This data describes a binding interaction between two proteins.

Sequence of chain B:
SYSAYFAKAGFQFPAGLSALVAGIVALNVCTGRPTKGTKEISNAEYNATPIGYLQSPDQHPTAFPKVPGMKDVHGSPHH

Sequence of chain A:
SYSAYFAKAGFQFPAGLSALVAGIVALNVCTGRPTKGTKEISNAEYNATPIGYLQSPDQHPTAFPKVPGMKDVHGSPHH

Contacts between the two chains:
Residue E41 in chain B interacts with residue Q60 in chain A (closest heavy-atom distance 3.2 Å).
Residue S43 in chain B interacts with residue D59 in chain A (closest heavy-atom distance 3.0 Å).
Residue D59 in chain B interacts with residue S43 in chain A (closest heavy-atom distance 3.0 Å).
Residue K40 in chain B is in contact with residue T39 in chain A (closest heavy-atom distance 3.1 Å).
Residue E41 in chain B is in contact with residue H61 in chain A (closest heavy-atom distance 2.6 Å).
Residue I42 in chain B contacts residue S57 in chain A (closest heavy-atom distance 3.2 Å).
Residue R34 in chain B is in contact with residue I52 in chain A (closest heavy-atom distance 3.9 Å).
Residue L55 in chain B interacts with residue E41 in chain A (closest heavy-atom distance 3.0 Å).
Residue G38 in chain B is in contact with residue E41 in chain A (closest heavy-atom distance 3.4 Å).
Residue K37 in chain B is in contact with residue Y47 in chain A (closest heavy-atom distance 3.2 Å).
Residue K40 in chain B interacts with residue I42 in chain A (closest heavy-atom distance 3.9 Å).
Residue T39 in chain B interacts with residue K40 in chain A (closest heavy-atom distance 3.1 Å).
Residue Y47 in chain B interacts with residue G38 in chain A (closest heavy-atom distance 3.1 Å).
Residue T39 in chain B interacts with residue E41 in chain A (closest heavy-atom distance 4.0 Å).
Residue I42 in chain B contacts residue K40 in chain A (closest heavy-atom distance 3.9 Å).
Residue Q56 in chain B is in contact with residue G33 in chain A (closest heavy-atom distance 3.4 Å).
Residue T39 in chain B contacts residue Y47 in chain A (closest heavy-atom distance 3.5 Å).
Residue I42 in chain B contacts residue Q60 in chain A (closest heavy-atom distance 2.8 Å).
Residue K40 in chain B is in contact with residue L55 in chain A (closest heavy-atom distance 3.4 Å).
Residue Y47 in chain B is in contact with residue T39 in chain A (closest heavy-atom distance 3.5 Å).
Residue N44 in chain B is in contact with residue Q60 in chain A (closest heavy-atom distance 3.0 Å).
Residue Q56 in chain B contacts residue P35 in chain A (closest heavy-atom distance 4.0 Å).
Residue Q56 in chain B contacts residue E41 in chain A (closest heavy-atom distance 3.8 Å).
Residue Q60 in chain B contacts residue S43 in chain A (closest heavy-atom distance 4.0 Å).
Residue E41 in chain B contacts residue S57 in chain A (closest heavy-atom distance 3.1 Å).
Residue G33 in chain B contacts residue Q56 in chain A (closest heavy-atom distance 3.4 Å).
Residue L55 in chain B interacts with residue K40 in chain A (closest heavy-atom distance 3.4 Å).
Residue E41 in chain B is in contact with residue G38 in chain A (closest heavy-atom distance 3.4 Å).
Residue I52 in chain B interacts with residue R34 in chain A (closest heavy-atom distance 3.9 Å).
Residue I42 in chain B interacts with residue G38 in chain A (closest heavy-atom distance 2.6 Å).
Residue Q60 in chain B contacts residue N44 in chain A (closest heavy-atom distance 3.0 Å).
Residue T39 in chain B interacts with residue L55 in chain A (closest heavy-atom distance 4.0 Å).
Residue E41 in chain B is in contact with residue L55 in chain A (closest heavy-atom distance 3.0 Å).
Residue S57 in chain B interacts with residue I42 in chain A (closest heavy-atom distance 3.2 Å).
Residue K40 in chain B interacts with residue K40 in chain A (closest heavy-atom distance 2.7 Å).
Residue G38 in chain B contacts residue Y47 in chain A (closest heavy-atom distance 3.1 Å).
Residue Q60 in chain B contacts residue E41 in chain A (closest heavy-atom distance 3.2 Å).
Residue E46 in chain B interacts with residue K40 in chain A (closest heavy-atom distance 2.9 Å).
Residue S57 in chain B is in contact with residue S43 in chain A (closest heavy-atom distance 3.5 Å).
Residue N44 in chain B interacts with residue D59 in chain A (closest heavy-atom distance 3.2 Å).
Residue P35 in chain B is in contact with residue Q56 in chain A (closest heavy-atom distance 4.0 Å).
Residue I42 in chain B contacts residue T39 in chain A (closest heavy-atom distance 4.0 Å).
Residue P35 in chain B contacts residue Y47 in chain A (closest heavy-atom distance 2.9 Å).
Residue Y47 in chain B interacts with residue K37 in chain A (closest heavy-atom distance 3.2 Å).
Residue H61 in chain B is in contact with residue E41 in chain A (closest heavy-atom distance 2.6 Å).
Residue S57 in chain B interacts with residue E41 in chain A (closest heavy-atom distance 3.1 Å).
Residue Q60 in chain B is in contact with residue I42 in chain A (closest heavy-atom distance 2.8 Å).
Residue G38 in chain B is in contact with residue K40 in chain A (closest heavy-atom distance 4.1 Å).
Residue S43 in chain B is in contact with residue Q60 in chain A (closest heavy-atom distance 4.0 Å).
Residue K40 in chain B contacts residue E46 in chain A (closest heavy-atom distance 2.9 Å).
Residue T39 in chain B contacts residue I42 in chain A (closest heavy-atom distance 4.0 Å).
Residue D59 in chain B interacts with residue N44 in chain A (closest heavy-atom distance 3.2 Å).
Residue S43 in chain B contacts residue S57 in chain A (closest heavy-atom distance 3.5 Å).
Residue L55 in chain B is in contact with residue P35 in chain A (closest heavy-atom distance 3.7 Å).
Residue Y47 in chain B contacts residue P35 in chain A (closest heavy-atom distance 2.9 Å).
Residue E41 in chain B interacts with residue T39 in chain A (closest heavy-atom distance 4.0 Å).
Residue P35 in chain B interacts with residue L55 in chain A (closest heavy-atom distance 3.7 Å).
Residue E41 in chain B contacts residue Q56 in chain A (closest heavy-atom distance 3.8 Å).
Residue G38 in chain B is in contact with residue I42 in chain A (closest heavy-atom distance 2.6 Å).
Residue L55 in chain B is in contact with residue T39 in chain A (closest heavy-atom distance 4.0 Å).